This data describes a binding interaction between two proteins.

Interface contacts:
Residue H25 in chain B is in contact with residue E24 in chain A (closest heavy-atom distance 3.8 Å).
Residue G22 in chain B is in contact with residue K23 in chain A (closest heavy-atom distance 3.8 Å).
Residue R105 in chain B interacts with residue Y44 in chain A (closest heavy-atom distance 3.6 Å).
Residue S333 in chain B interacts with residue N78 in chain A (closest heavy-atom distance 3.2 Å).
Residue G338 in chain B interacts with residue N78 in chain A (closest heavy-atom distance 4.3 Å).
Residue E24 in chain B contacts residue S104 in chain A (closest heavy-atom distance 2.6 Å).
Residue K23 in chain B contacts residue G22 in chain A (closest heavy-atom distance 3.9 Å).
Residue L99 in chain B is in contact with residue F26 in chain A (closest heavy-atom distance 4.2 Å).
Residue E51 in chain B contacts residue K102 in chain A (closest heavy-atom distance 3.9 Å).
Residue P97 in chain B contacts residue L99 in chain A (closest heavy-atom distance 3.7 Å).
Residue V79 in chain B contacts residue M335 in chain A (closest heavy-atom distance 4.1 Å).
Residue E24 in chain B contacts residue H25 in chain A (closest heavy-atom distance 3.6 Å).
Residue F76 in chain B contacts residue M334 in chain A (closest heavy-atom distance 4.2 Å).
Residue K23 in chain B contacts residue E24 in chain A (closest heavy-atom distance 3.6 Å).
Residue L21 in chain B contacts residue E24 in chain A (closest heavy-atom distance 3.7 Å).
Residue M335 in chain B contacts residue V79 in chain A (closest heavy-atom distance 4.0 Å).
Residue S104 in chain B is in contact with residue E24 in chain A (closest heavy-atom distance 2.7 Å).
Residue Y28 in chain B is in contact with residue L99 in chain A (closest heavy-atom distance 3.6 Å).
Residue M335 in chain B interacts with residue F95 in chain A (closest heavy-atom distance 3.1 Å).
Residue E24 in chain B interacts with residue G22 in chain A (closest heavy-atom distance 2.7 Å).
Residue P101 in chain B interacts with residue Y44 in chain A (closest heavy-atom distance 3.7 Å).
Residue V46 in chain B contacts residue R105 in chain A (closest heavy-atom distance 3.9 Å).
Residue N78 in chain B interacts with residue S333 in chain A (closest heavy-atom distance 3.6 Å).
Residue M334 in chain B interacts with residue M82 in chain A (closest heavy-atom distance 4.3 Å).
Residue P101 in chain B is in contact with residue L42 in chain A (closest heavy-atom distance 4.3 Å).
Residue Y44 in chain B contacts residue P101 in chain A (closest heavy-atom distance 3.8 Å).
Residue R105 in chain B contacts residue V46 in chain A (closest heavy-atom distance 3.6 Å).
Residue V79 in chain B contacts residue M334 in chain A (closest heavy-atom distance 3.4 Å).
Residue K102 in chain B contacts residue F76 in chain A (closest heavy-atom distance 3.9 Å).
Residue Y100 in chain B interacts with residue F26 in chain A (closest heavy-atom distance 4.3 Å).
Residue N78 in chain B is in contact with residue M334 in chain A (closest heavy-atom distance 3.4 Å).
Residue M334 in chain B contacts residue Y28 in chain A (closest heavy-atom distance 3.9 Å).
Residue E24 in chain B contacts residue L21 in chain A (closest heavy-atom distance 3.7 Å).
Residue F26 in chain B is in contact with residue V98 in chain A (closest heavy-atom distance 4.0 Å).
Residue K102 in chain B contacts residue Y44 in chain A (closest heavy-atom distance 3.4 Å).
Residue Y44 in chain B contacts residue K102 in chain A (closest heavy-atom distance 3.9 Å).
Residue M334 in chain B is in contact with residue F76 in chain A (closest heavy-atom distance 3.3 Å).
Residue F76 in chain B contacts residue P101 in chain A (closest heavy-atom distance 3.2 Å).
Residue K23 in chain B contacts residue K23 in chain A (closest heavy-atom distance 4.4 Å).
Residue F76 in chain B interacts with residue K102 in chain A (closest heavy-atom distance 4.2 Å).
Residue Y44 in chain B is in contact with residue R105 in chain A (closest heavy-atom distance 3.4 Å).
Residue M334 in chain B interacts with residue V79 in chain A (closest heavy-atom distance 3.0 Å).
Residue L99 in chain B is in contact with residue Y28 in chain A (closest heavy-atom distance 3.4 Å).
Residue E24 in chain B is in contact with residue K23 in chain A (closest heavy-atom distance 3.5 Å).
Residue M334 in chain B contacts residue P77 in chain A (closest heavy-atom distance 3.7 Å).
Residue M334 in chain B is in contact with residue N78 in chain A (closest heavy-atom distance 3.9 Å).
Residue F26 in chain B interacts with residue Y100 in chain A (closest heavy-atom distance 4.1 Å).
Residue F26 in chain B is in contact with residue L99 in chain A (closest heavy-atom distance 3.9 Å).
Residue K102 in chain B contacts residue E51 in chain A (closest heavy-atom distance 3.9 Å).
Residue G22 in chain B is in contact with residue G22 in chain A (closest heavy-atom distance 3.6 Å).
Residue Y28 in chain B contacts residue M334 in chain A (closest heavy-atom distance 3.6 Å).
Residue P77 in chain B contacts residue M334 in chain A (closest heavy-atom distance 3.5 Å).
Residue M82 in chain B is in contact with residue M334 in chain A (closest heavy-atom distance 3.6 Å).
Residue P101 in chain B is in contact with residue F76 in chain A (closest heavy-atom distance 3.4 Å).
Residue F95 in chain B is in contact with residue M335 in chain A (closest heavy-atom distance 3.3 Å).
Residue F26 in chain B contacts residue P101 in chain A (closest heavy-atom distance 3.9 Å).
Residue V98 in chain B contacts residue F26 in chain A (closest heavy-atom distance 3.6 Å).
Residue G22 in chain B interacts with residue E24 in chain A (closest heavy-atom distance 2.8 Å).
Residue L99 in chain B interacts with residue P97 in chain A (closest heavy-atom distance 3.8 Å).
Residue P101 in chain B interacts with residue F26 in chain A (closest heavy-atom distance 3.8 Å).

Sequence of chain B:
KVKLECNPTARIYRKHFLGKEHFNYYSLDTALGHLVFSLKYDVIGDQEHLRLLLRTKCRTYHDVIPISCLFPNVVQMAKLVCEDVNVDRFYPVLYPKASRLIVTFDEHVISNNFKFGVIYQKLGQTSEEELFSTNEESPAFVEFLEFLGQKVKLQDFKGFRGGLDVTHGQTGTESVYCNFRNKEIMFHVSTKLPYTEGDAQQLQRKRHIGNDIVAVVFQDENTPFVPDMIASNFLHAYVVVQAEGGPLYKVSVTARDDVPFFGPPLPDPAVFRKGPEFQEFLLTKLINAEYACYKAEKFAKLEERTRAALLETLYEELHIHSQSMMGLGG

Sequence of chain A:
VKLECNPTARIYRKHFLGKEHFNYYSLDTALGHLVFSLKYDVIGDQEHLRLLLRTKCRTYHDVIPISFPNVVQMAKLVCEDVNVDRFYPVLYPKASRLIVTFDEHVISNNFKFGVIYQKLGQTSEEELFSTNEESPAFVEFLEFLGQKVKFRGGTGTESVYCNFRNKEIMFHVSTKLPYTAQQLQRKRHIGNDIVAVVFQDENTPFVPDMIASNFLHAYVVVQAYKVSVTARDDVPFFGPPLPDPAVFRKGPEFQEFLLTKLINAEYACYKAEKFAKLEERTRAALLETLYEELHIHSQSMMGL